Interface contacts:
Residue T236 in the second protein is in contact with residue A115 in the first protein (closest heavy-atom distance 4.0 Å).
Residue I231 in the second protein is in contact with residue S232 in the first protein (closest heavy-atom distance 4.0 Å).
Residue S228 in the second protein interacts with residue L122 in the first protein (closest heavy-atom distance 4.0 Å).
Residue Q73 in the second protein is in contact with residue R97 in the first protein (closest heavy-atom distance 4.1 Å).
Residue Q73 in the second protein contacts residue F258 in the first protein (closest heavy-atom distance 3.4 Å).
Residue I58 in the second protein interacts with residue V240 in the first protein (closest heavy-atom distance 3.6 Å).
Residue V240 in the second protein is in contact with residue R111 in the first protein (closest heavy-atom distance 3.6 Å).
Residue L244 in the second protein is in contact with residue V61 in the first protein (closest heavy-atom distance 4.2 Å).
Residue V239 in the second protein is in contact with residue G110 in the first protein (closest heavy-atom distance 3.6 Å).
Residue T236 in the second protein is in contact with residue R111 in the first protein (closest heavy-atom distance 3.9 Å).
Residue F251 in the second protein interacts with residue V69 in the first protein (closest heavy-atom distance 3.6 Å).
Residue A255 in the second protein is in contact with residue L72 in the first protein (closest heavy-atom distance 3.9 Å).
Residue R97 in the second protein contacts residue Q73 in the first protein (closest heavy-atom distance 4.0 Å).
Residue E98 in the second protein contacts residue Q73 in the first protein (closest heavy-atom distance 3.2 Å).
Residue L244 in the second protein is in contact with residue I58 in the first protein (closest heavy-atom distance 3.7 Å).
Residue G110 in the second protein is in contact with residue V239 in the first protein (closest heavy-atom distance 3.7 Å).
Residue G259 in the second protein contacts residue L76 in the first protein (closest heavy-atom distance 3.9 Å).
Residue A229 in the second protein is in contact with residue L122 in the first protein (closest heavy-atom distance 3.7 Å).
Residue E98 in the second protein is in contact with residue V69 in the first protein (closest heavy-atom distance 3.8 Å).
Residue R111 in the second protein interacts with residue V240 in the first protein (closest heavy-atom distance 3.6 Å).
Residue R111 in the second protein interacts with residue T236 in the first protein (closest heavy-atom distance 3.6 Å).
Residue L247 in the second protein interacts with residue S62 in the first protein (closest heavy-atom distance 3.5 Å).
Residue I66 in the second protein interacts with residue L247 in the first protein (closest heavy-atom distance 4.1 Å).
Residue S243 in the second protein is in contact with residue L107 in the first protein (closest heavy-atom distance 3.9 Å).
Residue A115 in the second protein interacts with residue T236 in the first protein (closest heavy-atom distance 3.9 Å).
Residue L247 in the second protein interacts with residue F65 in the first protein (closest heavy-atom distance 4.1 Å).
Residue V61 in the second protein interacts with residue L244 in the first protein (closest heavy-atom distance 3.8 Å).
Residue F251 in the second protein contacts residue M68 in the first protein (closest heavy-atom distance 3.7 Å).
Residue T236 in the second protein contacts residue S114 in the first protein (closest heavy-atom distance 2.9 Å).
Residue L122 in the second protein interacts with residue S228 in the first protein (closest heavy-atom distance 3.9 Å).
Residue T235 in the second protein is in contact with residue T235 in the first protein (closest heavy-atom distance 3.8 Å).
Residue D250 in the second protein contacts residue V69 in the first protein (closest heavy-atom distance 3.7 Å).
Residue T254 in the second protein contacts residue Q73 in the first protein (closest heavy-atom distance 3.3 Å).
Residue V69 in the second protein contacts residue F251 in the first protein (closest heavy-atom distance 3.7 Å).
Residue L72 in the second protein contacts residue T254 in the first protein (closest heavy-atom distance 3.9 Å).
Residue A118 in the second protein contacts residue S232 in the first protein (closest heavy-atom distance 3.6 Å).
Residue Q73 in the second protein is in contact with residue E98 in the first protein (closest heavy-atom distance 2.4 Å).
Residue L72 in the second protein interacts with residue A255 in the first protein (closest heavy-atom distance 3.9 Å).
Residue L107 in the second protein is in contact with residue S243 in the first protein (closest heavy-atom distance 3.7 Å).
Residue L72 in the second protein interacts with residue F251 in the first protein (closest heavy-atom distance 3.8 Å).
Residue V69 in the second protein interacts with residue E98 in the first protein (closest heavy-atom distance 3.8 Å).
Residue V240 in the second protein interacts with residue I58 in the first protein (closest heavy-atom distance 3.6 Å).
Residue S62 in the second protein is in contact with residue L244 in the first protein (closest heavy-atom distance 3.6 Å).
Residue I58 in the second protein is in contact with residue L244 in the first protein (closest heavy-atom distance 3.8 Å).
Residue S232 in the second protein is in contact with residue I231 in the first protein (closest heavy-atom distance 3.9 Å).
Residue F258 in the second protein is in contact with residue L76 in the first protein (closest heavy-atom distance 3.5 Å).
Residue S232 in the second protein is in contact with residue A118 in the first protein (closest heavy-atom distance 3.6 Å).
Residue G248 in the second protein contacts residue F65 in the first protein (closest heavy-atom distance 3.8 Å).
Residue V69 in the second protein contacts residue D250 in the first protein (closest heavy-atom distance 3.5 Å).
Residue F251 in the second protein is in contact with residue L72 in the first protein (closest heavy-atom distance 4.0 Å).
Residue S228 in the second protein interacts with residue S228 in the first protein (closest heavy-atom distance 3.9 Å).
Residue L76 in the second protein is in contact with residue F258 in the first protein (closest heavy-atom distance 3.1 Å).
Residue M68 in the second protein interacts with residue F251 in the first protein (closest heavy-atom distance 3.6 Å).
Residue F258 in the second protein contacts residue Q73 in the first protein (closest heavy-atom distance 3.2 Å).
Residue F65 in the second protein interacts with residue G248 in the first protein (closest heavy-atom distance 3.9 Å).
Residue S62 in the second protein is in contact with residue L247 in the first protein (closest heavy-atom distance 3.5 Å).
Residue S114 in the second protein interacts with residue T236 in the first protein (closest heavy-atom distance 2.8 Å).
Residue Q73 in the second protein is in contact with residue T254 in the first protein (closest heavy-atom distance 3.3 Å).
Residue L122 in the second protein interacts with residue A229 in the first protein (closest heavy-atom distance 3.6 Å).
Residue T254 in the second protein contacts residue L72 in the first protein (closest heavy-atom distance 3.9 Å).

Sequence of the first protein:
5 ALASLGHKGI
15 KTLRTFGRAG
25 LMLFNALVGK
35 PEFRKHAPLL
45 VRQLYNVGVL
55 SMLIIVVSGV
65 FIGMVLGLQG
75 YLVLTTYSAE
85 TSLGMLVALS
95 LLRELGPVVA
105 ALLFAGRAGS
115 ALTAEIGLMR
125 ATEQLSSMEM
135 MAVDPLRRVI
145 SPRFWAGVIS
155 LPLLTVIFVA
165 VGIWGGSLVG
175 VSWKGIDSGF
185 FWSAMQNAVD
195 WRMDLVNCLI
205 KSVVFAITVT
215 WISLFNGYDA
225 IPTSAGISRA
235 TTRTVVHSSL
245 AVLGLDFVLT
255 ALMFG

Sequence of the second protein:
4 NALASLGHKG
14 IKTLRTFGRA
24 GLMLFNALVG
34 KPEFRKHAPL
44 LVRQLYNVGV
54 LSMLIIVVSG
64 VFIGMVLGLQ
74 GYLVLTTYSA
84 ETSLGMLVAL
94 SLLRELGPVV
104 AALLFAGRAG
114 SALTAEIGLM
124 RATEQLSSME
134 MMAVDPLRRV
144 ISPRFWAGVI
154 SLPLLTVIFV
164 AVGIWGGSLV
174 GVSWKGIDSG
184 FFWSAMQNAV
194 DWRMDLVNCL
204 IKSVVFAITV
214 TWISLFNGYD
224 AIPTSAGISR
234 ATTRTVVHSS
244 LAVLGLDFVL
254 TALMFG

These two protein chains interact to form a complex.